These two protein chains interact to form a complex.

Residue-level contacts at the interface:
Residue F178 in the second protein is in contact with residue Y251 in the first protein (closest heavy-atom distance 3.8 Å).
Residue R136 in the second protein contacts residue E64 in the first protein (closest heavy-atom distance 4.1 Å).
Residue G238 in the second protein contacts residue N136 in the first protein (closest heavy-atom distance 3.8 Å).
Residue R177 in the second protein is in contact with residue Y251 in the first protein (closest heavy-atom distance 2.5 Å).
Residue W190 in the second protein contacts residue I142 in the first protein (closest heavy-atom distance 4.1 Å).
Residue R131 in the second protein is in contact with residue S53 in the first protein (closest heavy-atom distance 3.1 Å).
Residue S141 in the second protein contacts residue N106 in the first protein (closest heavy-atom distance 3.6 Å).
Residue I35 in the second protein is in contact with residue L248 in the first protein (closest heavy-atom distance 4.3 Å).
Residue K12 in the second protein interacts with residue R144 in the first protein (closest heavy-atom distance 3.4 Å).
Residue R136 in the second protein is in contact with residue S61 in the first protein (closest heavy-atom distance 3.7 Å).
Residue R150 in the second protein contacts residue H44 in the first protein (closest heavy-atom distance 4.4 Å).
Residue R136 in the second protein is in contact with residue W109 in the first protein (closest heavy-atom distance 3.6 Å).
Residue R150 in the second protein contacts residue P43 in the first protein (closest heavy-atom distance 3.4 Å).
Residue G13 in the second protein is in contact with residue F147 in the first protein (closest heavy-atom distance 4.1 Å).
Residue V137 in the second protein is in contact with residue F101 in the first protein (closest heavy-atom distance 3.6 Å).
Residue D135 in the second protein interacts with residue G108 in the first protein (closest heavy-atom distance 3.6 Å).
Residue G180 in the second protein contacts residue K8 in the first protein (closest heavy-atom distance 3.3 Å).
Residue L179 in the second protein is in contact with residue K8 in the first protein (closest heavy-atom distance 4.1 Å).
Residue P174 in the second protein is in contact with residue Y251 in the first protein (closest heavy-atom distance 3.3 Å).
Residue H36 in the second protein contacts residue R252 in the first protein (closest heavy-atom distance 3.2 Å).
Residue G37 in the second protein contacts residue R4 in the first protein (closest heavy-atom distance 4.2 Å).
Residue R152 in the second protein contacts residue H44 in the first protein (closest heavy-atom distance 3.5 Å).
Residue R177 in the second protein is in contact with residue Y250 in the first protein (closest heavy-atom distance 3.7 Å).
Residue V132 in the second protein contacts residue S53 in the first protein (closest heavy-atom distance 3.3 Å).
Residue R136 in the second protein is in contact with residue I65 in the first protein (closest heavy-atom distance 3.3 Å).
Residue K12 in the second protein interacts with residue F147 in the first protein (closest heavy-atom distance 3.5 Å).
Residue R177 in the second protein is in contact with residue R252 in the first protein (closest heavy-atom distance 4.4 Å).
Residue R136 in the second protein contacts residue F101 in the first protein (closest heavy-atom distance 4.3 Å).
Residue W190 in the second protein contacts residue V143 in the first protein (closest heavy-atom distance 3.1 Å).
Residue Y124 in the second protein is in contact with residue H44 in the first protein (closest heavy-atom distance 4.2 Å).
Residue I35 in the second protein contacts residue Y251 in the first protein (closest heavy-atom distance 4.2 Å).
Residue D135 in the second protein interacts with residue W109 in the first protein (closest heavy-atom distance 2.7 Å).
Residue R150 in the second protein contacts residue F147 in the first protein (closest heavy-atom distance 3.2 Å).
Residue D140 in the second protein contacts residue G108 in the first protein (closest heavy-atom distance 3.2 Å).
Residue V129 in the second protein is in contact with residue K41 in the first protein (closest heavy-atom distance 3.7 Å).
Residue F178 in the second protein contacts residue K8 in the first protein (closest heavy-atom distance 3.4 Å).
Residue A125 in the second protein interacts with residue H44 in the first protein (closest heavy-atom distance 3.5 Å).
Residue A34 in the second protein interacts with residue F5 in the first protein (closest heavy-atom distance 3.9 Å).
Residue P130 in the second protein interacts with residue K41 in the first protein (closest heavy-atom distance 4.0 Å).
Residue W190 in the second protein contacts residue S53 in the first protein (closest heavy-atom distance 3.9 Å).
Residue S142 in the second protein is in contact with residue N106 in the first protein (closest heavy-atom distance 3.8 Å).
Residue R136 in the second protein is in contact with residue H111 in the first protein (closest heavy-atom distance 4.3 Å).
Residue W190 in the second protein contacts residue I141 in the first protein (closest heavy-atom distance 4.2 Å).
Residue R136 in the second protein is in contact with residue G57 in the first protein (closest heavy-atom distance 4.4 Å).
Residue Q38 in the second protein is in contact with residue R4 in the first protein (closest heavy-atom distance 4.4 Å).
Residue L134 in the second protein contacts residue I110 in the first protein (closest heavy-atom distance 3.9 Å).
Residue T138 in the second protein is in contact with residue R90 in the first protein (closest heavy-atom distance 4.0 Å).
Residue I35 in the second protein interacts with residue R252 in the first protein (closest heavy-atom distance 3.4 Å).
Residue D140 in the second protein is in contact with residue R107 in the first protein (closest heavy-atom distance 3.4 Å).
Residue F178 in the second protein interacts with residue F5 in the first protein (closest heavy-atom distance 3.5 Å).
Residue P130 in the second protein contacts residue S25 in the first protein (closest heavy-atom distance 4.0 Å).
Residue G191 in the second protein is in contact with residue V143 in the first protein (closest heavy-atom distance 3.4 Å).
Residue R136 in the second protein contacts residue I110 in the first protein (closest heavy-atom distance 3.7 Å).
Residue P174 in the second protein contacts residue R252 in the first protein (closest heavy-atom distance 4.3 Å).
Residue R177 in the second protein is in contact with residue T253 in the first protein (closest heavy-atom distance 3.5 Å).
Residue Q139 in the second protein is in contact with residue R107 in the first protein (closest heavy-atom distance 3.7 Å).
Residue G180 in the second protein contacts residue I197 in the first protein (closest heavy-atom distance 4.3 Å).
Residue F151 in the second protein contacts residue H44 in the first protein (closest heavy-atom distance 3.2 Å).
Residue S141 in the second protein contacts residue R107 in the first protein (closest heavy-atom distance 2.7 Å).
Residue L194 in the second protein interacts with residue R144 in the first protein (closest heavy-atom distance 3.6 Å).

Sequence of the second protein:
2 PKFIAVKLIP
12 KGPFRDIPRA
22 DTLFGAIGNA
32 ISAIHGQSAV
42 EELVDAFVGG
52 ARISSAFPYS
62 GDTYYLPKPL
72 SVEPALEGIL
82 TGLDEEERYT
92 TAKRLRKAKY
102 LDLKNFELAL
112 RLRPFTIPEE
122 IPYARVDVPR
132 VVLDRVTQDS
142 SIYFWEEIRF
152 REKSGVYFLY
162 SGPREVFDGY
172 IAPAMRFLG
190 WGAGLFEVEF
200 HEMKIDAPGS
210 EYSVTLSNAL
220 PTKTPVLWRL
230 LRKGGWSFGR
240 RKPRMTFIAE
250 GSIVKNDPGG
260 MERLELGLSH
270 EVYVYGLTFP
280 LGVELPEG

Sequence of the first protein:
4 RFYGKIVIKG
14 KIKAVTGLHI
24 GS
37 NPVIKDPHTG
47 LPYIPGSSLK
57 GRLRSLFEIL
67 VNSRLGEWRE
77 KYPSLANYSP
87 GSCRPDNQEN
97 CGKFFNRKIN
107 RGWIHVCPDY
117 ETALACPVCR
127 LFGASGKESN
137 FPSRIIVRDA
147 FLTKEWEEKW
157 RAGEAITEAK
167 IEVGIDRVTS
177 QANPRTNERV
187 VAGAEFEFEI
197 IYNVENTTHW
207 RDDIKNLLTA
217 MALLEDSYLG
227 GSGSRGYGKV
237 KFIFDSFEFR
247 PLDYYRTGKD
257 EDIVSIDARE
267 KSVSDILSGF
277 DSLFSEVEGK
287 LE